Sequence of chain A:
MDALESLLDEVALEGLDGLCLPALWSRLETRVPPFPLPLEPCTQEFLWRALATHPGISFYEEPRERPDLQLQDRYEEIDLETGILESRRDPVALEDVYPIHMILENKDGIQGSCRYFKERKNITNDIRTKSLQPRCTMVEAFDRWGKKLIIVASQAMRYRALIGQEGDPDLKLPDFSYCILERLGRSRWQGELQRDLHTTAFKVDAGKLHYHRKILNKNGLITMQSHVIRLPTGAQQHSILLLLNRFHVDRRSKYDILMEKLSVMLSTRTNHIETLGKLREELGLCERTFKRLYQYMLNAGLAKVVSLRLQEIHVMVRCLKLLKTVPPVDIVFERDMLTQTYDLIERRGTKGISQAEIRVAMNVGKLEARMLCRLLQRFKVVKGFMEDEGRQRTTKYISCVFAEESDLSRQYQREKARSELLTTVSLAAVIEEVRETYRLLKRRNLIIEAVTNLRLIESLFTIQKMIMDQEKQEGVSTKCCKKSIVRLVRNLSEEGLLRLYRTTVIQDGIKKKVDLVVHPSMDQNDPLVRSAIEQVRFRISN

Sequence of chain B:
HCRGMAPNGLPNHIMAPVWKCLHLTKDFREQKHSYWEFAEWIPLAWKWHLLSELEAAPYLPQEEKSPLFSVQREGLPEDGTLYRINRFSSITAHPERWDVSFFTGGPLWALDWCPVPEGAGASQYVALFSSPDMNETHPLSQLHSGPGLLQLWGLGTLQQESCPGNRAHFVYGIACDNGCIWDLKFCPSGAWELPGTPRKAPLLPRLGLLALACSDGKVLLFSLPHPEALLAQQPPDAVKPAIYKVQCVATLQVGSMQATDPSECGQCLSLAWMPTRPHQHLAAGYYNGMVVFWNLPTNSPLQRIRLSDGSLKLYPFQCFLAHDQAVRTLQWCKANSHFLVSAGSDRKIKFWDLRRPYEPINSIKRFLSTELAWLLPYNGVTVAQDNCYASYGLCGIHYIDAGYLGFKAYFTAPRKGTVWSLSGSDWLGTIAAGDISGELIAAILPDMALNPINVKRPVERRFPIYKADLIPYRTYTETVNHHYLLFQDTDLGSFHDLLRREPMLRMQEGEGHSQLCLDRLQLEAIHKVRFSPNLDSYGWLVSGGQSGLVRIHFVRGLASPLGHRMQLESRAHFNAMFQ

This data describes a binding interaction between two proteins.

Residue-level contacts at the interface:
Residue L841 in chain B contacts residue F410 in chain A (closest heavy-atom distance 4.1 Å).
Residue L443 in chain B is in contact with residue V363 in chain A (closest heavy-atom distance 4.3 Å).
Residue D689 in chain B is in contact with residue D367 in chain A (closest heavy-atom distance 3.6 Å).
Residue L843 in chain B is in contact with residue T370 in chain A (closest heavy-atom distance 3.7 Å).
Residue I739 in chain B is in contact with residue D367 in chain A (closest heavy-atom distance 4.1 Å).
Residue N690 in chain B contacts residue D367 in chain A (closest heavy-atom distance 4.3 Å).
Residue H441 in chain B is in contact with residue E365 in chain A (closest heavy-atom distance 2.8 Å).
Residue A693 in chain B is in contact with residue M402 in chain A (closest heavy-atom distance 3.6 Å).
Residue D689 in chain B is in contact with residue M368 in chain A (closest heavy-atom distance 3.3 Å).
Residue T721 in chain B is in contact with residue D367 in chain A (closest heavy-atom distance 3.5 Å).
Residue R631 in chain B is in contact with residue F364 in chain A (closest heavy-atom distance 3.1 Å).
Residue W412 in chain B interacts with residue F364 in chain A (closest heavy-atom distance 3.9 Å).
Residue T440 in chain B is in contact with residue E365 in chain A (closest heavy-atom distance 3.4 Å).
Residue W723 in chain B contacts residue R366 in chain A (closest heavy-atom distance 3.8 Å).
Residue C691 in chain B contacts residue L406 in chain A (closest heavy-atom distance 3.3 Å).
Residue H441 in chain B contacts residue V363 in chain A (closest heavy-atom distance 3.3 Å).
Residue L443 in chain B interacts with residue F364 in chain A (closest heavy-atom distance 3.5 Å).
Residue S694 in chain B interacts with residue M402 in chain A (closest heavy-atom distance 4.4 Å).
Residue C691 in chain B interacts with residue L403 in chain A (closest heavy-atom distance 3.6 Å).
Residue W723 in chain B is in contact with residue F364 in chain A (closest heavy-atom distance 3.6 Å).
Residue Y692 in chain B contacts residue E399 in chain A (closest heavy-atom distance 3.5 Å).
Residue L443 in chain B contacts residue I362 in chain A (closest heavy-atom distance 2.9 Å).
Residue L846 in chain B contacts residue R366 in chain A (closest heavy-atom distance 3.7 Å).
Residue Y695 in chain B is in contact with residue R409 in chain A (closest heavy-atom distance 3.4 Å).
Residue L843 in chain B interacts with residue Y373 in chain A (closest heavy-atom distance 3.8 Å).
Residue C691 in chain B is in contact with residue M368 in chain A (closest heavy-atom distance 3.5 Å).
Residue L572 in chain B is in contact with residue F364 in chain A (closest heavy-atom distance 4.3 Å).
Residue Q840 in chain B contacts residue F410 in chain A (closest heavy-atom distance 3.6 Å).
Residue R799 in chain B contacts residue Y373 in chain A (closest heavy-atom distance 4.3 Å).
Residue W723 in chain B interacts with residue E365 in chain A (closest heavy-atom distance 3.8 Å).
Residue T440 in chain B is in contact with residue R366 in chain A (closest heavy-atom distance 3.9 Å).
Residue P442 in chain B contacts residue I362 in chain A (closest heavy-atom distance 3.4 Å).
Residue R799 in chain B interacts with residue D374 in chain A (closest heavy-atom distance 2.6 Å).
Residue N690 in chain B contacts residue L406 in chain A (closest heavy-atom distance 3.5 Å).
Residue C691 in chain B interacts with residue L369 in chain A (closest heavy-atom distance 3.8 Å).
Residue N690 in chain B is in contact with residue L369 in chain A (closest heavy-atom distance 3.2 Å).
Residue T440 in chain B interacts with residue V363 in chain A (closest heavy-atom distance 3.2 Å).
Residue L843 in chain B interacts with residue V412 in chain A (closest heavy-atom distance 4.1 Å).
Residue W485 in chain B is in contact with residue F364 in chain A (closest heavy-atom distance 3.3 Å).
Residue C691 in chain B interacts with residue M402 in chain A (closest heavy-atom distance 4.0 Å).
Residue Y692 in chain B interacts with residue M402 in chain A (closest heavy-atom distance 3.7 Å).
Residue R650 in chain B is in contact with residue E399 in chain A (closest heavy-atom distance 3.5 Å).
Residue Y692 in chain B contacts residue V395 in chain A (closest heavy-atom distance 3.7 Å).
Residue P442 in chain B contacts residue D361 in chain A (closest heavy-atom distance 4.1 Å).
Residue W485 in chain B interacts with residue E365 in chain A (closest heavy-atom distance 4.1 Å).
Residue Y692 in chain B interacts with residue M368 in chain A (closest heavy-atom distance 4.1 Å).
Residue H441 in chain B is in contact with residue F364 in chain A (closest heavy-atom distance 3.0 Å).
Residue A693 in chain B is in contact with residue L406 in chain A (closest heavy-atom distance 3.9 Å).
Residue Q847 in chain B is in contact with residue T370 in chain A (closest heavy-atom distance 3.8 Å).
Residue W723 in chain B interacts with residue D367 in chain A (closest heavy-atom distance 3.7 Å).
Residue Y692 in chain B interacts with residue L403 in chain A (closest heavy-atom distance 4.2 Å).
Residue Y692 in chain B interacts with residue L406 in chain A (closest heavy-atom distance 4.4 Å).
Residue P442 in chain B interacts with residue V363 in chain A (closest heavy-atom distance 4.0 Å).
Residue Q871 in chain B interacts with residue R366 in chain A (closest heavy-atom distance 3.7 Å).
Residue E439 in chain B contacts residue E365 in chain A (closest heavy-atom distance 3.8 Å).
Residue Y695 in chain B is in contact with residue L406 in chain A (closest heavy-atom distance 4.2 Å).
Residue W412 in chain B interacts with residue E365 in chain A (closest heavy-atom distance 3.2 Å).
Residue L671 in chain B interacts with residue M368 in chain A (closest heavy-atom distance 4.1 Å).
Residue Q840 in chain B interacts with residue R409 in chain A (closest heavy-atom distance 4.1 Å).
Residue Y695 in chain B is in contact with residue F410 in chain A (closest heavy-atom distance 3.4 Å).